This data describes a binding interaction between two proteins.

Sequence of the first protein:
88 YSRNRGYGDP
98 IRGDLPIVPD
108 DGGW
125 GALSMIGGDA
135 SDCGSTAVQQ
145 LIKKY

Sequence of the second protein:
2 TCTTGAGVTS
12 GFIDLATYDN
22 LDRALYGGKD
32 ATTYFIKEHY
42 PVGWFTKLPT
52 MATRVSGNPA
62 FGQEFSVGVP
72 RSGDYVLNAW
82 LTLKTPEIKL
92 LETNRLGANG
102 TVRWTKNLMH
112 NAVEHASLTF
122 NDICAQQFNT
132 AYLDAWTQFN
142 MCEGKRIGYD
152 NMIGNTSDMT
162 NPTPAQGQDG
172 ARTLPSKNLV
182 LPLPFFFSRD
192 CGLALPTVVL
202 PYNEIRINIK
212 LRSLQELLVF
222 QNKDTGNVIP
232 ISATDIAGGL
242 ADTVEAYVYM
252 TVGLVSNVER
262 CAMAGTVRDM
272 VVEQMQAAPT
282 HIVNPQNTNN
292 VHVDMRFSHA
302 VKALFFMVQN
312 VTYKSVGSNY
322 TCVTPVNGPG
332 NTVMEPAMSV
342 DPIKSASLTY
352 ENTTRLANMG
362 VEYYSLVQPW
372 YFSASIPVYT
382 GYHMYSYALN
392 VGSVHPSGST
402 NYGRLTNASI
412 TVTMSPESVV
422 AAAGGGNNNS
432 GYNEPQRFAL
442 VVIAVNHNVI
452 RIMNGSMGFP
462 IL

Residue-level contacts at the interface:
Residue M454 in the second protein interacts with residue G110 in the first protein (closest heavy-atom distance 4.9 Å).
Residue G404 in the second protein is in contact with residue R92 in the first protein (closest heavy-atom distance 3.5 Å).
Residue R405 in the second protein is in contact with residue S89 in the first protein (closest heavy-atom distance 4.1 Å).
Residue R405 in the second protein contacts residue Y88 in the first protein (closest heavy-atom distance 3.0 Å).
Residue N455 in the second protein contacts residue W111 in the first protein (closest heavy-atom distance 3.5 Å).